Sequence of protein 2:
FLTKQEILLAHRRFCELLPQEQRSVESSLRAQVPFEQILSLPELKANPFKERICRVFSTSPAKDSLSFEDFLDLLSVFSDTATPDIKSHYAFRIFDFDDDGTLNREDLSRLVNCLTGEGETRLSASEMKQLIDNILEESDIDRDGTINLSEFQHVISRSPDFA

Sequence of protein 1:
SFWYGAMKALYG

Residue-level contacts at the interface:
Residue F69 in protein 2 interacts with residue A9 in protein 1 (closest heavy-atom distance 4.1 Å).
Residue L131 in protein 2 contacts residue F2 in protein 1 (closest heavy-atom distance 4.0 Å).
Residue P181 in protein 2 is in contact with residue S1 in protein 1 (closest heavy-atom distance 4.6 Å).
Residue I156 in protein 2 contacts residue F2 in protein 1 (closest heavy-atom distance 3.8 Å).
Residue L123 in protein 2 interacts with residue W3 in protein 1 (closest heavy-atom distance 4.1 Å).
Residue L135 in protein 2 interacts with residue A9 in protein 1 (closest heavy-atom distance 3.6 Å).
Residue S108 in protein 2 contacts residue Y11 in protein 1 (closest heavy-atom distance 4.8 Å).
Residue F115 in protein 2 interacts with residue W3 in protein 1 (closest heavy-atom distance 3.8 Å).
Residue I73 in protein 2 contacts residue L10 in protein 1 (closest heavy-atom distance 3.7 Å).
Residue F115 in protein 2 interacts with residue A6 in protein 1 (closest heavy-atom distance 4.0 Å).
Residue S180 in protein 2 interacts with residue S1 in protein 1 (closest heavy-atom distance 3.9 Å).
Residue F98 in protein 2 is in contact with residue Y11 in protein 1 (closest heavy-atom distance 3.6 Å).
Residue L152 in protein 2 contacts residue F2 in protein 1 (closest heavy-atom distance 4.7 Å).
Residue F115 in protein 2 interacts with residue L10 in protein 1 (closest heavy-atom distance 4.1 Å).
Residue L131 in protein 2 contacts residue W3 in protein 1 (closest heavy-atom distance 3.6 Å).
Residue K107 in protein 2 contacts residue Y11 in protein 1 (closest heavy-atom distance 2.7 Å).
Residue A111 in protein 2 contacts residue M7 in protein 1 (closest heavy-atom distance 3.7 Å).
Residue I114 in protein 2 interacts with residue L10 in protein 1 (closest heavy-atom distance 3.9 Å).
Residue F98 in protein 2 interacts with residue L10 in protein 1 (closest heavy-atom distance 3.3 Å).
Residue S180 in protein 2 contacts residue Y4 in protein 1 (closest heavy-atom distance 5.0 Å).
Residue N67 in protein 2 is in contact with residue A9 in protein 1 (closest heavy-atom distance 4.2 Å).
Residue F115 in protein 2 interacts with residue M7 in protein 1 (closest heavy-atom distance 4.3 Å).
Residue I156 in protein 2 contacts residue W3 in protein 1 (closest heavy-atom distance 4.0 Å).
Residue I168 in protein 2 is in contact with residue W3 in protein 1 (closest heavy-atom distance 4.4 Å).
Residue I177 in protein 2 is in contact with residue W3 in protein 1 (closest heavy-atom distance 3.9 Å).
Residue F173 in protein 2 contacts residue M7 in protein 1 (closest heavy-atom distance 4.5 Å).
Residue F183 in protein 2 interacts with residue K8 in protein 1 (closest heavy-atom distance 4.4 Å).
Residue S160 in protein 2 is in contact with residue W3 in protein 1 (closest heavy-atom distance 3.1 Å).
Residue I177 in protein 2 is in contact with residue M7 in protein 1 (closest heavy-atom distance 3.9 Å).
Residue I114 in protein 2 is in contact with residue Y11 in protein 1 (closest heavy-atom distance 4.8 Å).
Residue I106 in protein 2 contacts residue Y11 in protein 1 (closest heavy-atom distance 4.5 Å).
Residue L128 in protein 2 contacts residue W3 in protein 1 (closest heavy-atom distance 3.9 Å).
Residue V132 in protein 2 is in contact with residue F2 in protein 1 (closest heavy-atom distance 4.0 Å).
Residue Y110 in protein 2 contacts residue Y11 in protein 1 (closest heavy-atom distance 3.8 Å).
Residue A111 in protein 2 interacts with residue L10 in protein 1 (closest heavy-atom distance 3.8 Å).
Residue L135 in protein 2 interacts with residue G5 in protein 1 (closest heavy-atom distance 4.8 Å).
Residue F69 in protein 2 interacts with residue A6 in protein 1 (closest heavy-atom distance 4.1 Å).
Residue F173 in protein 2 is in contact with residue W3 in protein 1 (closest heavy-atom distance 3.5 Å).
Residue P181 in protein 2 is in contact with residue Y4 in protein 1 (closest heavy-atom distance 3.7 Å).
Residue V97 in protein 2 contacts residue Y11 in protein 1 (closest heavy-atom distance 3.8 Å).
Residue K107 in protein 2 is in contact with residue M7 in protein 1 (closest heavy-atom distance 4.3 Å).
Residue F183 in protein 2 interacts with residue M7 in protein 1 (closest heavy-atom distance 4.4 Å).
Residue N67 in protein 2 is in contact with residue L10 in protein 1 (closest heavy-atom distance 3.0 Å).
Residue L135 in protein 2 is in contact with residue A6 in protein 1 (closest heavy-atom distance 4.2 Å).
Residue P68 in protein 2 interacts with residue A9 in protein 1 (closest heavy-atom distance 3.8 Å).
Residue F69 in protein 2 interacts with residue L10 in protein 1 (closest heavy-atom distance 3.9 Å).
Residue L131 in protein 2 interacts with residue A6 in protein 1 (closest heavy-atom distance 4.5 Å).
Residue A111 in protein 2 interacts with residue Y11 in protein 1 (closest heavy-atom distance 3.6 Å).
Residue F183 in protein 2 contacts residue Y4 in protein 1 (closest heavy-atom distance 3.4 Å).
Residue S180 in protein 2 is in contact with residue W3 in protein 1 (closest heavy-atom distance 4.3 Å).
Residue S108 in protein 2 contacts residue M7 in protein 1 (closest heavy-atom distance 4.2 Å).
Residue L135 in protein 2 contacts residue F2 in protein 1 (closest heavy-atom distance 3.7 Å).
Residue V176 in protein 2 is in contact with residue W3 in protein 1 (closest heavy-atom distance 4.0 Å).
Residue D182 in protein 2 is in contact with residue Y4 in protein 1 (closest heavy-atom distance 3.9 Å).

The following describes two proteins that form a bound complex.